Sequence of the second protein:
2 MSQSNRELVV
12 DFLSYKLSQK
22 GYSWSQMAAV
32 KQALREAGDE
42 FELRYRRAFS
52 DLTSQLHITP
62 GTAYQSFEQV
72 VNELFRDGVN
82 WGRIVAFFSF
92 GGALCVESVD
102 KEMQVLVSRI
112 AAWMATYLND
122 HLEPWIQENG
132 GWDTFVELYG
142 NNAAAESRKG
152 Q

This data describes a binding interaction between two proteins.

Sequence of the first protein:
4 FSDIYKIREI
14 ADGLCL

Interface contacts:
Residue Q70 in the second protein contacts residue F4 in the first protein (closest heavy-atom distance 3.1 Å).
Residue S67 in the second protein is in contact with residue F4 in the first protein (closest heavy-atom distance 3.1 Å).
Residue L139 in the second protein contacts residue L19 in the first protein (closest heavy-atom distance 3.2 Å).
Residue G83 in the second protein contacts residue L17 in the first protein (closest heavy-atom distance 4.5 Å).
Residue Y46 in the second protein is in contact with residue D6 in the first protein (closest heavy-atom distance 3.8 Å).
Residue N81 in the second protein is in contact with residue D15 in the first protein (closest heavy-atom distance 3.1 Å).
Residue A38 in the second protein interacts with residue L17 in the first protein (closest heavy-atom distance 4.2 Å).
Residue R84 in the second protein contacts residue D15 in the first protein (closest heavy-atom distance 2.9 Å).
Residue A145 in the second protein interacts with residue L19 in the first protein (closest heavy-atom distance 4.0 Å).
Residue F91 in the second protein interacts with residue I10 in the first protein (closest heavy-atom distance 4.4 Å).
Residue E41 in the second protein interacts with residue L17 in the first protein (closest heavy-atom distance 3.7 Å).
Residue G83 in the second protein contacts residue A14 in the first protein (closest heavy-atom distance 3.2 Å).
Residue A49 in the second protein is in contact with residue I13 in the first protein (closest heavy-atom distance 3.8 Å).
Residue A144 in the second protein interacts with residue L19 in the first protein (closest heavy-atom distance 4.0 Å).
Residue L75 in the second protein interacts with residue A14 in the first protein (closest heavy-atom distance 4.9 Å).
Residue F50 in the second protein is in contact with residue I13 in the first protein (closest heavy-atom distance 4.0 Å).
Residue R45 in the second protein interacts with residue G16 in the first protein (closest heavy-atom distance 3.2 Å).
Residue V71 in the second protein contacts residue I7 in the first protein (closest heavy-atom distance 3.5 Å).
Residue Y46 in the second protein interacts with residue K9 in the first protein (closest heavy-atom distance 3.8 Å).
Residue L75 in the second protein is in contact with residue I7 in the first protein (closest heavy-atom distance 3.9 Å).
Residue W82 in the second protein is in contact with residue C18 in the first protein (closest heavy-atom distance 4.5 Å).
Residue A87 in the second protein contacts residue I10 in the first protein (closest heavy-atom distance 3.9 Å).
Residue R45 in the second protein interacts with residue I13 in the first protein (closest heavy-atom distance 3.8 Å).
Residue R84 in the second protein contacts residue R11 in the first protein (closest heavy-atom distance 3.5 Å).
Residue E74 in the second protein is in contact with residue I7 in the first protein (closest heavy-atom distance 3.6 Å).
Residue L75 in the second protein interacts with residue I10 in the first protein (closest heavy-atom distance 4.4 Å).
Residue L53 in the second protein contacts residue I10 in the first protein (closest heavy-atom distance 3.9 Å).
Residue R84 in the second protein interacts with residue A14 in the first protein (closest heavy-atom distance 3.8 Å).
Residue E74 in the second protein interacts with residue R11 in the first protein (closest heavy-atom distance 3.0 Å).
Residue N81 in the second protein contacts residue A14 in the first protein (closest heavy-atom distance 4.4 Å).
Residue R45 in the second protein is in contact with residue L17 in the first protein (closest heavy-atom distance 3.4 Å).
Residue F42 in the second protein is in contact with residue A14 in the first protein (closest heavy-atom distance 3.7 Å).
Residue Y140 in the second protein contacts residue L17 in the first protein (closest heavy-atom distance 3.5 Å).
Residue F42 in the second protein contacts residue L17 in the first protein (closest heavy-atom distance 3.8 Å).
Residue S148 in the second protein interacts with residue L19 in the first protein (closest heavy-atom distance 4.3 Å).
Residue H58 in the second protein contacts residue F4 in the first protein (closest heavy-atom distance 5.0 Å).
Residue F42 in the second protein contacts residue I13 in the first protein (closest heavy-atom distance 3.7 Å).
Residue R77 in the second protein interacts with residue R11 in the first protein (closest heavy-atom distance 4.9 Å).
Residue Y140 in the second protein is in contact with residue C18 in the first protein (closest heavy-atom distance 3.2 Å).
Residue V86 in the second protein interacts with residue L17 in the first protein (closest heavy-atom distance 3.9 Å).
Residue V71 in the second protein interacts with residue I10 in the first protein (closest heavy-atom distance 4.7 Å).
Residue Y46 in the second protein is in contact with residue I13 in the first protein (closest heavy-atom distance 3.7 Å).
Residue N81 in the second protein interacts with residue C18 in the first protein (closest heavy-atom distance 3.2 Å).
Residue Q70 in the second protein contacts residue I7 in the first protein (closest heavy-atom distance 4.4 Å).
Residue A145 in the second protein interacts with residue L17 in the first protein (closest heavy-atom distance 3.6 Å).
Residue Q56 in the second protein interacts with residue D6 in the first protein (closest heavy-atom distance 3.8 Å).
Residue V71 in the second protein interacts with residue F4 in the first protein (closest heavy-atom distance 3.7 Å).
Residue Y140 in the second protein interacts with residue L19 in the first protein (closest heavy-atom distance 3.2 Å).
Residue F50 in the second protein interacts with residue K9 in the first protein (closest heavy-atom distance 3.7 Å).
Residue L75 in the second protein interacts with residue R11 in the first protein (closest heavy-atom distance 4.0 Å).
Residue Y46 in the second protein is in contact with residue I10 in the first protein (closest heavy-atom distance 3.7 Å).
Residue A87 in the second protein is in contact with residue A14 in the first protein (closest heavy-atom distance 3.7 Å).
Residue G83 in the second protein is in contact with residue C18 in the first protein (closest heavy-atom distance 3.6 Å).
Residue F42 in the second protein contacts residue I10 in the first protein (closest heavy-atom distance 3.6 Å).
Residue D78 in the second protein contacts residue R11 in the first protein (closest heavy-atom distance 4.2 Å).